Sequence of chain A:
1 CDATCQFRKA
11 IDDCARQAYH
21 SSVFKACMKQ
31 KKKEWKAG

Residue-level contacts at the interface:
Residue N43 in chain B interacts with residue R8 in chain A (closest heavy-atom distance 2.8 Å).
Residue F64 in chain B is in contact with residue I11 in chain A (closest heavy-atom distance 3.7 Å).
Residue F93 in chain B contacts residue A3 in chain A (closest heavy-atom distance 4.0 Å).
Residue P88 in chain B is in contact with residue T4 in chain A (closest heavy-atom distance 3.5 Å).
Residue I44 in chain B is in contact with residue I11 in chain A (closest heavy-atom distance 4.0 Å).
Residue F93 in chain B interacts with residue K31 in chain A (closest heavy-atom distance 3.7 Å).
Residue I44 in chain B interacts with residue T4 in chain A (closest heavy-atom distance 4.1 Å).
Residue F98 in chain B is in contact with residue K25 in chain A (closest heavy-atom distance 3.4 Å).
Residue F93 in chain B is in contact with residue Q6 in chain A (closest heavy-atom distance 3.9 Å).
Residue F98 in chain B interacts with residue M28 in chain A (closest heavy-atom distance 3.7 Å).
Residue H91 in chain B interacts with residue A3 in chain A (closest heavy-atom distance 3.6 Å).
Residue I44 in chain B interacts with residue F7 in chain A (closest heavy-atom distance 3.7 Å).
Residue F67 in chain B interacts with residue S21 in chain A (closest heavy-atom distance 3.2 Å).
Residue F93 in chain B is in contact with residue A10 in chain A (closest heavy-atom distance 4.0 Å).
Residue A4 in chain B interacts with residue A15 in chain A (closest heavy-atom distance 3.5 Å).
Residue P61 in chain B interacts with residue I11 in chain A (closest heavy-atom distance 4.4 Å).
Residue F93 in chain B is in contact with residue M28 in chain A (closest heavy-atom distance 4.7 Å).
Residue W41 in chain B interacts with residue R8 in chain A (closest heavy-atom distance 4.6 Å).
Residue N68 in chain B contacts residue K25 in chain A (closest heavy-atom distance 3.6 Å).
Residue D7 in chain B interacts with residue R8 in chain A (closest heavy-atom distance 3.1 Å).
Residue F10 in chain B interacts with residue I11 in chain A (closest heavy-atom distance 3.5 Å).
Residue D42 in chain B interacts with residue T4 in chain A (closest heavy-atom distance 3.8 Å).
Residue D94 in chain B interacts with residue K32 in chain A (closest heavy-atom distance 3.8 Å).
Residue F64 in chain B contacts residue M28 in chain A (closest heavy-atom distance 4.6 Å).
Residue F67 in chain B is in contact with residue K25 in chain A (closest heavy-atom distance 4.8 Å).
Residue G97 in chain B interacts with residue K32 in chain A (closest heavy-atom distance 4.8 Å).
Residue A4 in chain B is in contact with residue R16 in chain A (closest heavy-atom distance 4.8 Å).
Residue D94 in chain B contacts residue K36 in chain A (closest heavy-atom distance 3.9 Å).
Residue F64 in chain B interacts with residue F24 in chain A (closest heavy-atom distance 4.3 Å).
Residue F64 in chain B contacts residue F7 in chain A (closest heavy-atom distance 4.0 Å).
Residue C96 in chain B contacts residue F7 in chain A (closest heavy-atom distance 3.5 Å).
Residue F67 in chain B is in contact with residue F24 in chain A (closest heavy-atom distance 3.6 Å).
Residue S6 in chain B interacts with residue I11 in chain A (closest heavy-atom distance 4.1 Å).
Residue S6 in chain B interacts with residue A15 in chain A (closest heavy-atom distance 3.4 Å).
Residue Y92 in chain B contacts residue T4 in chain A (closest heavy-atom distance 3.7 Å).
Residue L63 in chain B is in contact with residue I11 in chain A (closest heavy-atom distance 4.5 Å).
Residue I44 in chain B interacts with residue R8 in chain A (closest heavy-atom distance 3.6 Å).
Residue R78 in chain B is in contact with residue T4 in chain A (closest heavy-atom distance 4.5 Å).
Residue G97 in chain B contacts residue F7 in chain A (closest heavy-atom distance 3.7 Å).
Residue G97 in chain B is in contact with residue M28 in chain A (closest heavy-atom distance 4.7 Å).
Residue F93 in chain B is in contact with residue W35 in chain A (closest heavy-atom distance 3.3 Å).
Residue H91 in chain B contacts residue W35 in chain A (closest heavy-atom distance 4.2 Å).
Residue S6 in chain B interacts with residue D12 in chain A (closest heavy-atom distance 2.5 Å).
Residue F98 in chain B contacts residue K29 in chain A (closest heavy-atom distance 3.5 Å).
Residue P61 in chain B is in contact with residue F7 in chain A (closest heavy-atom distance 4.5 Å).
Residue F93 in chain B is in contact with residue F7 in chain A (closest heavy-atom distance 3.6 Å).
Residue F93 in chain B interacts with residue K32 in chain A (closest heavy-atom distance 3.3 Å).
Residue F67 in chain B contacts residue A15 in chain A (closest heavy-atom distance 4.4 Å).
Residue D94 in chain B contacts residue W35 in chain A (closest heavy-atom distance 3.6 Å).
Residue F98 in chain B contacts residue K32 in chain A (closest heavy-atom distance 3.8 Å).
Residue D7 in chain B contacts residue D12 in chain A (closest heavy-atom distance 3.1 Å).
Residue F98 in chain B contacts residue F24 in chain A (closest heavy-atom distance 4.2 Å).
Residue K11 in chain B contacts residue R8 in chain A (closest heavy-atom distance 4.3 Å).
Residue F10 in chain B contacts residue R8 in chain A (closest heavy-atom distance 3.3 Å).
Residue H91 in chain B contacts residue T4 in chain A (closest heavy-atom distance 4.8 Å).
Residue F10 in chain B interacts with residue D12 in chain A (closest heavy-atom distance 3.7 Å).
Residue Y92 in chain B is in contact with residue F7 in chain A (closest heavy-atom distance 3.4 Å).

Sequence of chain B:
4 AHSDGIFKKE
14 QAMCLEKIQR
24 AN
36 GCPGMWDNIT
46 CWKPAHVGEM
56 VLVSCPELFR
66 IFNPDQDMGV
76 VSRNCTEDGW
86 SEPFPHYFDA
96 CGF

These two protein chains interact to form a complex.